The following describes two proteins that form a bound complex.

Sequence of chain A:
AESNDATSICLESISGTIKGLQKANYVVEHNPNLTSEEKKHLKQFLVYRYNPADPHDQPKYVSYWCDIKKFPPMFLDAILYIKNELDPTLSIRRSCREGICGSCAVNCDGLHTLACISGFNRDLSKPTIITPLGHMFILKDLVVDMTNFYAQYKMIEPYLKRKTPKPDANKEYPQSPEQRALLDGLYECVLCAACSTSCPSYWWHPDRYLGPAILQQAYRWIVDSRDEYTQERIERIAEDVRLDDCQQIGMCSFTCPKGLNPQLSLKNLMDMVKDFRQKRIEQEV

Residue-level contacts at the interface:
Residue K45 in chain A contacts residue D36 in chain B (closest heavy-atom distance 3.1 Å).
Residue Q84 in chain A is in contact with residue S29 in chain B (closest heavy-atom distance 4.7 Å).
Residue H82 in chain A is in contact with residue H26 in chain B (closest heavy-atom distance 2.9 Å).
Residue K49 in chain A contacts residue D35 in chain B (closest heavy-atom distance 4.9 Å).
Residue H82 in chain A contacts residue K27 in chain B (closest heavy-atom distance 3.7 Å).
Residue E38 in chain A interacts with residue N30 in chain B (closest heavy-atom distance 3.1 Å).

Sequence of chain B:
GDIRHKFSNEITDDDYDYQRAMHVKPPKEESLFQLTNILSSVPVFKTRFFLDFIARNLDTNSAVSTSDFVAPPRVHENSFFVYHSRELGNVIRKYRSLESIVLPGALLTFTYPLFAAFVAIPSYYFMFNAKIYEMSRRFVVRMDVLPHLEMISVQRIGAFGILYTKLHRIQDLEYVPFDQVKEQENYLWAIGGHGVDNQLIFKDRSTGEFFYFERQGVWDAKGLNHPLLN